The following describes two proteins that form a bound complex.

Sequence of protein 1:
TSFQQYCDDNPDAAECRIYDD

Residue-level contacts at the interface:
Residue R83 in protein 2 contacts residue Y62 in protein 1 (closest heavy-atom distance 2.6 Å).
Residue T39 in protein 2 is in contact with residue Y62 in protein 1 (closest heavy-atom distance 4.5 Å).
Residue S81 in protein 2 interacts with residue S58 in protein 1 (closest heavy-atom distance 3.2 Å).
Residue T39 in protein 2 contacts residue S58 in protein 1 (closest heavy-atom distance 4.6 Å).
Residue T39 in protein 2 contacts residue F59 in protein 1 (closest heavy-atom distance 3.2 Å).
Residue T44 in protein 2 contacts residue F59 in protein 1 (closest heavy-atom distance 4.5 Å).
Residue D41 in protein 2 is in contact with residue T57 in protein 1 (closest heavy-atom distance 3.4 Å).
Residue D41 in protein 2 contacts residue F59 in protein 1 (closest heavy-atom distance 3.5 Å).
Residue T39 in protein 2 contacts residue E71 in protein 1 (closest heavy-atom distance 3.9 Å).
Residue R83 in protein 2 is in contact with residue E71 in protein 1 (closest heavy-atom distance 4.3 Å).
Residue S40 in protein 2 is in contact with residue F59 in protein 1 (closest heavy-atom distance 3.5 Å).
Residue S81 in protein 2 is in contact with residue F59 in protein 1 (closest heavy-atom distance 4.3 Å).

Sequence of protein 2:
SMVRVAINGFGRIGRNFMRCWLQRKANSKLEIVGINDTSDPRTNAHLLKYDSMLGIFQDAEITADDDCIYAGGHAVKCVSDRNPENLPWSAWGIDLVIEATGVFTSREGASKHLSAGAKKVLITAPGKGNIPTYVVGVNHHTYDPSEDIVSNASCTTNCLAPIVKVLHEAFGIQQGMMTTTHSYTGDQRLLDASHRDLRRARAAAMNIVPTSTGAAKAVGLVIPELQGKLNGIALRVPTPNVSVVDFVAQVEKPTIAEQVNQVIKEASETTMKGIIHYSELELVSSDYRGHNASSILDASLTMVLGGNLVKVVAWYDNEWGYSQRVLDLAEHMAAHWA